These two protein chains interact to form a complex.

Sequence of the first protein:
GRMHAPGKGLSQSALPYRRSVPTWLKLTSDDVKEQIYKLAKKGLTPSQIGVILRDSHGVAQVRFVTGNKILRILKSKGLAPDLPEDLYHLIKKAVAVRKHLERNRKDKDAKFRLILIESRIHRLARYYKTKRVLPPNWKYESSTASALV

Interface contacts:
Residue K170 in the second protein contacts residue K41 in the first protein (closest heavy-atom distance 4.6 Å).
Residue R162 in the second protein contacts residue G78 in the first protein (closest heavy-atom distance 3.5 Å).
Residue E173 in the second protein is in contact with residue E34 in the first protein (closest heavy-atom distance 3.1 Å).
Residue R169 in the second protein interacts with residue K77 in the first protein (closest heavy-atom distance 3.2 Å).
Residue R169 in the second protein contacts residue K41 in the first protein (closest heavy-atom distance 3.3 Å).
Residue T165 in the second protein interacts with residue K77 in the first protein (closest heavy-atom distance 3.4 Å).
Residue R169 in the second protein is in contact with residue E34 in the first protein (closest heavy-atom distance 4.4 Å).
Residue R169 in the second protein is in contact with residue Y37 in the first protein (closest heavy-atom distance 4.5 Å).
Residue T165 in the second protein is in contact with residue S76 in the first protein (closest heavy-atom distance 4.7 Å).

Sequence of the second protein:
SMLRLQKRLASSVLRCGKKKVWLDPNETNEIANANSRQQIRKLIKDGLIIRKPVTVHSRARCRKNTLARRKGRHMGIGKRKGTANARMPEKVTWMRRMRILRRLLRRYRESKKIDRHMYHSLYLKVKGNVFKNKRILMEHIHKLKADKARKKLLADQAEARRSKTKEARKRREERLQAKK